Sequence of protein 1:
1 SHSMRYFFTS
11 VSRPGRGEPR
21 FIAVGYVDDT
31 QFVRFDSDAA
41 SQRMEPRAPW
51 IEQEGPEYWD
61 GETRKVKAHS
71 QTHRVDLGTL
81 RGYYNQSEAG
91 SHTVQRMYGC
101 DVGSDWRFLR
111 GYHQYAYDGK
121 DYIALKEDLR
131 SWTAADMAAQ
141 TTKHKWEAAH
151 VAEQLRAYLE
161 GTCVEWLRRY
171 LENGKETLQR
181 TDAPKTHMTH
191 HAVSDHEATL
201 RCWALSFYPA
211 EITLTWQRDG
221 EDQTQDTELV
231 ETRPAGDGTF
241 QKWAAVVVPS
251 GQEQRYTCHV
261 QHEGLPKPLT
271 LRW

This data describes a binding interaction between two proteins.

Sequence of protein 2:
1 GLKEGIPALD

Contacts between the two chains:
Residue H69 in protein 1 is in contact with residue I6 in protein 2 (closest heavy-atom distance 3.6 Å).
Residue T72 in protein 1 interacts with residue I6 in protein 2 (closest heavy-atom distance 3.8 Å).
Residue H113 in protein 1 is in contact with residue I6 in protein 2 (closest heavy-atom distance 4.5 Å).
Residue Y58 in protein 1 interacts with residue G1 in protein 2 (closest heavy-atom distance 4.3 Å).
Residue F8 in protein 1 interacts with residue L2 in protein 2 (closest heavy-atom distance 3.7 Å).
Residue T79 in protein 1 interacts with residue L9 in protein 2 (closest heavy-atom distance 4.2 Å).
Residue W166 in protein 1 interacts with residue G1 in protein 2 (closest heavy-atom distance 3.4 Å).
Residue D76 in protein 1 interacts with residue P7 in protein 2 (closest heavy-atom distance 4.3 Å).
Residue W166 in protein 1 contacts residue L2 in protein 2 (closest heavy-atom distance 4.7 Å).
Residue K65 in protein 1 interacts with residue L2 in protein 2 (closest heavy-atom distance 2.8 Å).
Residue L155 in protein 1 contacts residue K3 in protein 2 (closest heavy-atom distance 3.7 Å).
Residue T72 in protein 1 is in contact with residue A8 in protein 2 (closest heavy-atom distance 3.7 Å).
Residue E62 in protein 1 is in contact with residue G1 in protein 2 (closest heavy-atom distance 3.4 Å).
Residue Q154 in protein 1 is in contact with residue K3 in protein 2 (closest heavy-atom distance 4.0 Å).
Residue K145 in protein 1 interacts with residue D10 in protein 2 (closest heavy-atom distance 2.7 Å).
Residue Y83 in protein 1 interacts with residue L9 in protein 2 (closest heavy-atom distance 4.5 Å).
Residue H113 in protein 1 interacts with residue P7 in protein 2 (closest heavy-atom distance 4.2 Å).
Residue T79 in protein 1 is in contact with residue D10 in protein 2 (closest heavy-atom distance 3.9 Å).
Residue M4 in protein 1 contacts residue G1 in protein 2 (closest heavy-atom distance 3.7 Å).
Residue Y122 in protein 1 interacts with residue L9 in protein 2 (closest heavy-atom distance 4.3 Å).
Residue H73 in protein 1 interacts with residue I6 in protein 2 (closest heavy-atom distance 3.4 Å).
Residue D76 in protein 1 is in contact with residue L9 in protein 2 (closest heavy-atom distance 3.0 Å).
Residue T142 in protein 1 contacts residue L9 in protein 2 (closest heavy-atom distance 3.9 Å).
Residue K65 in protein 1 is in contact with residue G1 in protein 2 (closest heavy-atom distance 4.2 Å).
Residue Y158 in protein 1 contacts residue K3 in protein 2 (closest heavy-atom distance 3.6 Å).
Residue W146 in protein 1 contacts residue L9 in protein 2 (closest heavy-atom distance 3.5 Å).
Residue Y98 in protein 1 interacts with residue L2 in protein 2 (closest heavy-atom distance 3.5 Å).
Residue Y158 in protein 1 is in contact with residue G1 in protein 2 (closest heavy-atom distance 2.7 Å).
Residue V151 in protein 1 is in contact with residue P7 in protein 2 (closest heavy-atom distance 3.5 Å).
Residue Y115 in protein 1 is in contact with residue L9 in protein 2 (closest heavy-atom distance 3.6 Å).
Residue Y6 in protein 1 is in contact with residue L2 in protein 2 (closest heavy-atom distance 3.4 Å).
Residue D76 in protein 1 contacts residue D10 in protein 2 (closest heavy-atom distance 4.8 Å).
Residue F32 in protein 1 interacts with residue G1 in protein 2 (closest heavy-atom distance 4.7 Å).
Residue R64 in protein 1 interacts with residue E4 in protein 2 (closest heavy-atom distance 3.0 Å).
Residue K145 in protein 1 contacts residue L9 in protein 2 (closest heavy-atom distance 3.8 Å).
Residue H69 in protein 1 contacts residue K3 in protein 2 (closest heavy-atom distance 3.3 Å).
Residue K65 in protein 1 interacts with residue E4 in protein 2 (closest heavy-atom distance 3.8 Å).
Residue W146 in protein 1 is in contact with residue A8 in protein 2 (closest heavy-atom distance 2.8 Å).
Residue Y98 in protein 1 is in contact with residue K3 in protein 2 (closest heavy-atom distance 3.1 Å).
Residue Y98 in protein 1 is in contact with residue I6 in protein 2 (closest heavy-atom distance 3.8 Å).
Residue L155 in protein 1 contacts residue P7 in protein 2 (closest heavy-atom distance 4.3 Å).
Residue R96 in protein 1 interacts with residue I6 in protein 2 (closest heavy-atom distance 3.5 Å).
Residue Y6 in protein 1 contacts residue G1 in protein 2 (closest heavy-atom distance 2.9 Å).
Residue T72 in protein 1 interacts with residue P7 in protein 2 (closest heavy-atom distance 3.6 Å).
Residue W146 in protein 1 interacts with residue P7 in protein 2 (closest heavy-atom distance 3.8 Å).
Residue V66 in protein 1 interacts with residue L2 in protein 2 (closest heavy-atom distance 3.6 Å).
Residue Y170 in protein 1 is in contact with residue G1 in protein 2 (closest heavy-atom distance 2.6 Å).
Residue M44 in protein 1 is in contact with residue L2 in protein 2 (closest heavy-atom distance 3.6 Å).
Residue Y83 in protein 1 interacts with residue D10 in protein 2 (closest heavy-atom distance 4.1 Å).
Residue H69 in protein 1 interacts with residue G5 in protein 2 (closest heavy-atom distance 4.6 Å).
Residue D76 in protein 1 is in contact with residue A8 in protein 2 (closest heavy-atom distance 3.6 Å).
Residue E62 in protein 1 is in contact with residue L2 in protein 2 (closest heavy-atom distance 2.8 Å).
Residue R96 in protein 1 interacts with residue P7 in protein 2 (closest heavy-atom distance 3.2 Å).
Residue H69 in protein 1 contacts residue L2 in protein 2 (closest heavy-atom distance 4.2 Å).
Residue K65 in protein 1 interacts with residue K3 in protein 2 (closest heavy-atom distance 3.6 Å).
Residue L80 in protein 1 interacts with residue L9 in protein 2 (closest heavy-atom distance 3.6 Å).
Residue Y158 in protein 1 is in contact with residue L2 in protein 2 (closest heavy-atom distance 4.0 Å).